Sequence of chain B:
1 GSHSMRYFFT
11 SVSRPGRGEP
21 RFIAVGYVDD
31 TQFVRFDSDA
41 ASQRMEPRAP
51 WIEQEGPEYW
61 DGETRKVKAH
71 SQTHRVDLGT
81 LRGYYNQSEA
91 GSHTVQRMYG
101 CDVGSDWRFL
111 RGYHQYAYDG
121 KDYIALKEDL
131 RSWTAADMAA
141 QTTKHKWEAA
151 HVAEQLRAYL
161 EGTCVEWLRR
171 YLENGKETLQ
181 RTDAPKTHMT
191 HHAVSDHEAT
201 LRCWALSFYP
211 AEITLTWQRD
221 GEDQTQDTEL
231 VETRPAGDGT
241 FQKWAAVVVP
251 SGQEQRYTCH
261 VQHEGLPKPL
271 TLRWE

Contacts between the two chains:
Residue V152 in chain B contacts residue F7 in chain A (closest heavy-atom distance 3.9 Å).
Residue Y116 in chain B is in contact with residue V10 in chain A (closest heavy-atom distance 3.4 Å).
Residue T73 in chain B contacts residue F7 in chain A (closest heavy-atom distance 3.5 Å).
Residue H70 in chain B contacts residue P3 in chain A (closest heavy-atom distance 3.0 Å).
Residue T142 in chain B contacts residue V10 in chain A (closest heavy-atom distance 4.7 Å).
Residue V152 in chain B is in contact with residue F6 in chain A (closest heavy-atom distance 4.0 Å).
Residue R97 in chain B interacts with residue F7 in chain A (closest heavy-atom distance 3.1 Å).
Residue D77 in chain B interacts with residue P8 in chain A (closest heavy-atom distance 4.8 Å).
Residue K66 in chain B is in contact with residue S4 in chain A (closest heavy-atom distance 4.6 Å).
Residue T80 in chain B contacts residue V10 in chain A (closest heavy-atom distance 3.2 Å).
Residue H70 in chain B contacts residue S4 in chain A (closest heavy-atom distance 3.1 Å).
Residue Y7 in chain B is in contact with residue F1 in chain A (closest heavy-atom distance 3.2 Å).
Residue Y159 in chain B interacts with residue L2 in chain A (closest heavy-atom distance 4.0 Å).
Residue W147 in chain B interacts with residue F7 in chain A (closest heavy-atom distance 4.4 Å).
Residue A150 in chain B contacts residue P8 in chain A (closest heavy-atom distance 3.9 Å).
Residue K146 in chain B interacts with residue S9 in chain A (closest heavy-atom distance 4.1 Å).
Residue H70 in chain B interacts with residue F7 in chain A (closest heavy-atom distance 4.4 Å).
Residue L156 in chain B interacts with residue F7 in chain A (closest heavy-atom distance 3.6 Å).
Residue F9 in chain B contacts residue L2 in chain A (closest heavy-atom distance 4.0 Å).
Residue M45 in chain B interacts with residue L2 in chain A (closest heavy-atom distance 3.8 Å).
Residue H114 in chain B contacts residue F7 in chain A (closest heavy-atom distance 3.3 Å).
Residue D77 in chain B is in contact with residue S9 in chain A (closest heavy-atom distance 2.9 Å).
Residue H70 in chain B is in contact with residue D5 in chain A (closest heavy-atom distance 3.8 Å).
Residue E63 in chain B contacts residue F1 in chain A (closest heavy-atom distance 3.3 Å).
Residue A69 in chain B interacts with residue D5 in chain A (closest heavy-atom distance 3.8 Å).
Residue L81 in chain B is in contact with residue V10 in chain A (closest heavy-atom distance 3.7 Å).
Residue T73 in chain B contacts residue D5 in chain A (closest heavy-atom distance 4.1 Å).
Residue K146 in chain B interacts with residue V10 in chain A (closest heavy-atom distance 2.6 Å).
Residue F33 in chain B is in contact with residue F1 in chain A (closest heavy-atom distance 4.4 Å).
Residue Y99 in chain B contacts residue L2 in chain A (closest heavy-atom distance 3.1 Å).
Residue Y84 in chain B interacts with residue V10 in chain A (closest heavy-atom distance 2.7 Å).
Residue V76 in chain B interacts with residue S9 in chain A (closest heavy-atom distance 3.4 Å).
Residue K66 in chain B contacts residue F1 in chain A (closest heavy-atom distance 3.1 Å).
Residue W147 in chain B interacts with residue V10 in chain A (closest heavy-atom distance 4.7 Å).
Residue R97 in chain B is in contact with residue P8 in chain A (closest heavy-atom distance 4.4 Å).
Residue T163 in chain B contacts residue F1 in chain A (closest heavy-atom distance 3.4 Å).
Residue E63 in chain B interacts with residue L2 in chain A (closest heavy-atom distance 2.8 Å).
Residue W167 in chain B interacts with residue F1 in chain A (closest heavy-atom distance 3.4 Å).
Residue Y171 in chain B interacts with residue F1 in chain A (closest heavy-atom distance 2.6 Å).
Residue W147 in chain B interacts with residue P8 in chain A (closest heavy-atom distance 3.3 Å).
Residue Y59 in chain B interacts with residue F1 in chain A (closest heavy-atom distance 4.1 Å).
Residue T73 in chain B contacts residue S9 in chain A (closest heavy-atom distance 3.1 Å).
Residue T73 in chain B is in contact with residue P8 in chain A (closest heavy-atom distance 4.1 Å).
Residue M5 in chain B is in contact with residue F1 in chain A (closest heavy-atom distance 3.4 Å).
Residue Q155 in chain B contacts residue F6 in chain A (closest heavy-atom distance 3.0 Å).
Residue K66 in chain B interacts with residue P3 in chain A (closest heavy-atom distance 3.5 Å).
Residue W147 in chain B is in contact with residue S9 in chain A (closest heavy-atom distance 3.4 Å).
Residue Y159 in chain B is in contact with residue P3 in chain A (closest heavy-atom distance 3.2 Å).
Residue D77 in chain B is in contact with residue V10 in chain A (closest heavy-atom distance 3.0 Å).
Residue H70 in chain B interacts with residue L2 in chain A (closest heavy-atom distance 4.1 Å).
Residue K66 in chain B contacts residue L2 in chain A (closest heavy-atom distance 2.9 Å).
Residue Y99 in chain B is in contact with residue P3 in chain A (closest heavy-atom distance 3.2 Å).
Residue T143 in chain B contacts residue V10 in chain A (closest heavy-atom distance 3.0 Å).
Residue Y7 in chain B is in contact with residue L2 in chain A (closest heavy-atom distance 3.6 Å).
Residue Y123 in chain B contacts residue V10 in chain A (closest heavy-atom distance 4.1 Å).
Residue Y159 in chain B interacts with residue F1 in chain A (closest heavy-atom distance 2.9 Å).
Residue L156 in chain B interacts with residue F6 in chain A (closest heavy-atom distance 3.6 Å).
Residue V152 in chain B interacts with residue P8 in chain A (closest heavy-atom distance 3.3 Å).
Residue Y159 in chain B contacts residue F6 in chain A (closest heavy-atom distance 4.5 Å).
Residue V67 in chain B interacts with residue L2 in chain A (closest heavy-atom distance 3.5 Å).

These two protein chains interact to form a complex.

Sequence of chain A:
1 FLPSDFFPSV